Sequence of protein 2:
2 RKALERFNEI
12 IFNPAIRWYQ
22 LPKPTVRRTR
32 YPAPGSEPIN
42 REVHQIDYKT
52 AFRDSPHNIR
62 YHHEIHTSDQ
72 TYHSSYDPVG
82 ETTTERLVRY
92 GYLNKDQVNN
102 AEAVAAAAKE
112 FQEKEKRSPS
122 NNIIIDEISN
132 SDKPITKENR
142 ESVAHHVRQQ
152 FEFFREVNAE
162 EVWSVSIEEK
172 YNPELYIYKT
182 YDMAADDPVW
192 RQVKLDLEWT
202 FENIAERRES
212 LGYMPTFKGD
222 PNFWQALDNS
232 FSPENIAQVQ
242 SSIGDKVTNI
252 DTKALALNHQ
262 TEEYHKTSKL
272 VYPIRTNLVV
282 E

These two protein chains interact to form a complex.

Sequence of protein 1:
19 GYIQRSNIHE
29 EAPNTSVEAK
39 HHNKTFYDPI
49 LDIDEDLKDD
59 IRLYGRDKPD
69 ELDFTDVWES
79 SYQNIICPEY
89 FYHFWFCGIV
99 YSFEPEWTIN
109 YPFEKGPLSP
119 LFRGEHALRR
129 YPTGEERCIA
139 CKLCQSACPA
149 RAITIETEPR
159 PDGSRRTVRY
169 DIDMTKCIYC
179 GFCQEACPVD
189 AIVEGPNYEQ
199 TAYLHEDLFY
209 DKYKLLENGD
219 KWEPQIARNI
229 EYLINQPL

Interface contacts:
Residue I40 in protein 2 is in contact with residue N233 in protein 1 (closest heavy-atom distance 3.4 Å).
Residue Q193 in protein 2 interacts with residue N41 in protein 1 (closest heavy-atom distance 2.6 Å).
Residue F13 in protein 2 is in contact with residue F101 in protein 1 (closest heavy-atom distance 3.5 Å).
Residue I12 in protein 2 is in contact with residue V98 in protein 1 (closest heavy-atom distance 3.5 Å).
Residue S69 in protein 2 is in contact with residue Y20 in protein 1 (closest heavy-atom distance 3.2 Å).
Residue F224 in protein 2 is in contact with residue E229 in protein 1 (closest heavy-atom distance 3.6 Å).
Residue E38 in protein 2 is in contact with residue Y230 in protein 1 (closest heavy-atom distance 3.5 Å).
Residue H266 in protein 2 is in contact with residue N233 in protein 1 (closest heavy-atom distance 3.3 Å).
Residue G36 in protein 2 contacts residue R226 in protein 1 (closest heavy-atom distance 3.0 Å).
Residue Q226 in protein 2 interacts with residue P130 in protein 1 (closest heavy-atom distance 3.7 Å).
Residue G36 in protein 2 is in contact with residue Y230 in protein 1 (closest heavy-atom distance 3.7 Å).
Residue R192 in protein 2 contacts residue F44 in protein 1 (closest heavy-atom distance 3.0 Å).
Residue R192 in protein 2 contacts residue L49 in protein 1 (closest heavy-atom distance 3.7 Å).
Residue I40 in protein 2 interacts with residue L236 in protein 1 (closest heavy-atom distance 3.9 Å).
Residue I178 in protein 2 interacts with residue L55 in protein 1 (closest heavy-atom distance 3.7 Å).
Residue R192 in protein 2 interacts with residue D46 in protein 1 (closest heavy-atom distance 3.8 Å).
Residue I12 in protein 2 is in contact with residue F101 in protein 1 (closest heavy-atom distance 3.8 Å).
Residue A186 in protein 2 interacts with residue L49 in protein 1 (closest heavy-atom distance 3.9 Å).
Residue P35 in protein 2 contacts residue Y230 in protein 1 (closest heavy-atom distance 3.1 Å).
Residue I244 in protein 2 interacts with residue T131 in protein 1 (closest heavy-atom distance 3.8 Å).
Residue W225 in protein 2 is in contact with residue R127 in protein 1 (closest heavy-atom distance 3.6 Å).
Residue D221 in protein 2 is in contact with residue E229 in protein 1 (closest heavy-atom distance 3.3 Å).
Residue R31 in protein 2 is in contact with residue S117 in protein 1 (closest heavy-atom distance 4.0 Å).
Residue I17 in protein 2 is in contact with residue Y99 in protein 1 (closest heavy-atom distance 4.0 Å).
Residue H45 in protein 2 contacts residue P235 in protein 1 (closest heavy-atom distance 3.3 Å).
Residue P189 in protein 2 contacts residue F44 in protein 1 (closest heavy-atom distance 3.6 Å).
Residue R42 in protein 2 is in contact with residue L236 in protein 1 (closest heavy-atom distance 2.6 Å).
Residue F218 in protein 2 is in contact with residue N233 in protein 1 (closest heavy-atom distance 3.8 Å).
Residue L176 in protein 2 contacts residue Y62 in protein 1 (closest heavy-atom distance 3.4 Å).
Residue A160 in protein 2 is in contact with residue I26 in protein 1 (closest heavy-atom distance 4.0 Å).
Residue F218 in protein 2 interacts with residue Y230 in protein 1 (closest heavy-atom distance 3.6 Å).
Residue W225 in protein 2 interacts with residue P130 in protein 1 (closest heavy-atom distance 3.5 Å).
Residue R192 in protein 2 interacts with residue D50 in protein 1 (closest heavy-atom distance 2.9 Å).
Residue W225 in protein 2 interacts with residue A225 in protein 1 (closest heavy-atom distance 3.6 Å).
Residue F224 in protein 2 is in contact with residue N233 in protein 1 (closest heavy-atom distance 3.9 Å).
Residue S37 in protein 2 interacts with residue R226 in protein 1 (closest heavy-atom distance 3.5 Å).
Residue I17 in protein 2 contacts residue V98 in protein 1 (closest heavy-atom distance 3.5 Å).
Residue W19 in protein 2 interacts with residue E102 in protein 1 (closest heavy-atom distance 3.3 Å).
Residue W225 in protein 2 interacts with residue E229 in protein 1 (closest heavy-atom distance 3.6 Å).
Residue F218 in protein 2 interacts with residue R226 in protein 1 (closest heavy-atom distance 3.4 Å).
Residue I17 in protein 2 is in contact with residue F94 in protein 1 (closest heavy-atom distance 3.4 Å).
Residue I40 in protein 2 contacts residue Q234 in protein 1 (closest heavy-atom distance 3.9 Å).
Residue W225 in protein 2 is in contact with residue R135 in protein 1 (closest heavy-atom distance 3.8 Å).
Residue K180 in protein 2 is in contact with residue D52 in protein 1 (closest heavy-atom distance 3.1 Å).
Residue I178 in protein 2 is in contact with residue D52 in protein 1 (closest heavy-atom distance 3.3 Å).
Residue E161 in protein 2 interacts with residue I26 in protein 1 (closest heavy-atom distance 4.0 Å).
Residue G220 in protein 2 is in contact with residue R226 in protein 1 (closest heavy-atom distance 3.8 Å).
Residue L176 in protein 2 contacts residue D52 in protein 1 (closest heavy-atom distance 3.6 Å).
Residue H266 in protein 2 contacts residue E229 in protein 1 (closest heavy-atom distance 2.2 Å).
Residue R31 in protein 2 contacts residue L116 in protein 1 (closest heavy-atom distance 2.3 Å).
Residue P35 in protein 2 is in contact with residue P118 in protein 1 (closest heavy-atom distance 3.9 Å).
Residue F13 in protein 2 contacts residue V98 in protein 1 (closest heavy-atom distance 3.7 Å).
Residue Q193 in protein 2 interacts with residue F44 in protein 1 (closest heavy-atom distance 3.4 Å).
Residue Y182 in protein 2 interacts with residue Y90 in protein 1 (closest heavy-atom distance 3.0 Å).
Residue R42 in protein 2 interacts with residue N233 in protein 1 (closest heavy-atom distance 3.2 Å).
Residue I244 in protein 2 is in contact with residue P130 in protein 1 (closest heavy-atom distance 3.9 Å).
Residue V163 in protein 2 interacts with residue I26 in protein 1 (closest heavy-atom distance 4.1 Å).
Residue R31 in protein 2 contacts residue P115 in protein 1 (closest heavy-atom distance 3.6 Å).
Residue F224 in protein 2 is in contact with residue I232 in protein 1 (closest heavy-atom distance 3.9 Å).
Residue W19 in protein 2 interacts with residue W105 in protein 1 (closest heavy-atom distance 3.9 Å).